Sequence of chain B:
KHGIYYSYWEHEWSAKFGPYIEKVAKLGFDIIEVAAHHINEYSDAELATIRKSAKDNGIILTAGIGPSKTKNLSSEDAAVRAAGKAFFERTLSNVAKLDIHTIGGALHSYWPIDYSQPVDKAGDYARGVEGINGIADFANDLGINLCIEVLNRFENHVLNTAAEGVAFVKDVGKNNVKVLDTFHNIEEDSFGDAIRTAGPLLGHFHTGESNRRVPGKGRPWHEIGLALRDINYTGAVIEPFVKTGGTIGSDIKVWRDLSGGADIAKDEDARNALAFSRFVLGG

These two protein chains interact to form a complex.

Contacts between the two chains:
Residue R174 in chain A is in contact with residue W280 in chain B (closest heavy-atom distance 3.0 Å).
Residue W280 in chain A interacts with residue H178 in chain B (closest heavy-atom distance 3.5 Å).
Residue R174 in chain A interacts with residue N234 in chain B (closest heavy-atom distance 3.2 Å).
Residue R235 in chain A interacts with residue R174 in chain B (closest heavy-atom distance 3.8 Å).
Residue F214 in chain A interacts with residue R242 in chain B (closest heavy-atom distance 3.5 Å).
Residue R174 in chain A interacts with residue I277 in chain B (closest heavy-atom distance 3.7 Å).
Residue N181 in chain A interacts with residue W280 in chain B (closest heavy-atom distance 3.4 Å).
Residue D212 in chain A interacts with residue K240 in chain B (closest heavy-atom distance 3.8 Å).
Residue R236 in chain A interacts with residue D212 in chain B (closest heavy-atom distance 2.9 Å).
Residue R242 in chain A contacts residue F214 in chain B (closest heavy-atom distance 3.5 Å).
Residue H178 in chain A interacts with residue W280 in chain B (closest heavy-atom distance 3.5 Å).
Residue F175 in chain A contacts residue E176 in chain B (closest heavy-atom distance 3.4 Å).
Residue S233 in chain A is in contact with residue E211 in chain B (closest heavy-atom distance 3.9 Å).
Residue R281 in chain A is in contact with residue E185 in chain B (closest heavy-atom distance 3.4 Å).
Residue R281 in chain A contacts residue T182 in chain B (closest heavy-atom distance 3.6 Å).
Residue R174 in chain A contacts residue K278 in chain B (closest heavy-atom distance 3.5 Å).
Residue R242 in chain A interacts with residue N208 in chain B (closest heavy-atom distance 2.8 Å).
Residue W280 in chain A interacts with residue N181 in chain B (closest heavy-atom distance 3.3 Å).
Residue F175 in chain A is in contact with residue F175 in chain B (closest heavy-atom distance 3.4 Å).
Residue N234 in chain A interacts with residue I209 in chain B (closest heavy-atom distance 3.4 Å).
Residue N177 in chain A contacts residue W280 in chain B (closest heavy-atom distance 3.5 Å).
Residue I209 in chain A interacts with residue I209 in chain B (closest heavy-atom distance 3.7 Å).
Residue D212 in chain A is in contact with residue R236 in chain B (closest heavy-atom distance 2.6 Å).
Residue N234 in chain A interacts with residue E210 in chain B (closest heavy-atom distance 3.0 Å).
Residue D212 in chain A interacts with residue R242 in chain B (closest heavy-atom distance 3.6 Å).
Residue N208 in chain A contacts residue N208 in chain B (closest heavy-atom distance 2.9 Å).
Residue E211 in chain A contacts residue S233 in chain B (closest heavy-atom distance 3.8 Å).
Residue T182 in chain A is in contact with residue R281 in chain B (closest heavy-atom distance 3.7 Å).
Residue W280 in chain A is in contact with residue K142 in chain B (closest heavy-atom distance 2.9 Å).
Residue R242 in chain A is in contact with residue D212 in chain B (closest heavy-atom distance 3.5 Å).
Residue R242 in chain A is in contact with residue E211 in chain B (closest heavy-atom distance 3.1 Å).
Residue N208 in chain A is in contact with residue S233 in chain B (closest heavy-atom distance 3.4 Å).
Residue I277 in chain A is in contact with residue R174 in chain B (closest heavy-atom distance 3.8 Å).
Residue I209 in chain A contacts residue N234 in chain B (closest heavy-atom distance 3.4 Å).
Residue K142 in chain A is in contact with residue W280 in chain B (closest heavy-atom distance 3.6 Å).
Residue S233 in chain A is in contact with residue N208 in chain B (closest heavy-atom distance 3.5 Å).
Residue F205 in chain A interacts with residue F175 in chain B (closest heavy-atom distance 3.8 Å).
Residue K240 in chain A contacts residue D212 in chain B (closest heavy-atom distance 3.5 Å).
Residue S233 in chain A interacts with residue I209 in chain B (closest heavy-atom distance 2.9 Å).
Residue E176 in chain A interacts with residue F175 in chain B (closest heavy-atom distance 3.4 Å).
Residue F175 in chain A contacts residue F205 in chain B (closest heavy-atom distance 3.8 Å).
Residue K278 in chain A is in contact with residue F175 in chain B (closest heavy-atom distance 3.6 Å).
Residue R281 in chain A interacts with residue N181 in chain B (closest heavy-atom distance 3.7 Å).
Residue Y136 in chain A is in contact with residue W280 in chain B (closest heavy-atom distance 3.7 Å).
Residue E210 in chain A contacts residue N234 in chain B (closest heavy-atom distance 3.1 Å).
Residue Y136 in chain A interacts with residue K278 in chain B (closest heavy-atom distance 3.9 Å).
Residue K278 in chain A interacts with residue R174 in chain B (closest heavy-atom distance 3.5 Å).
Residue W280 in chain A contacts residue N177 in chain B (closest heavy-atom distance 3.6 Å).
Residue F175 in chain A contacts residue N173 in chain B (closest heavy-atom distance 3.9 Å).
Residue N181 in chain A interacts with residue R281 in chain B (closest heavy-atom distance 3.8 Å).
Residue F175 in chain A interacts with residue K278 in chain B (closest heavy-atom distance 3.6 Å).
Residue E185 in chain A interacts with residue R281 in chain B (closest heavy-atom distance 3.7 Å).
Residue N208 in chain A contacts residue R242 in chain B (closest heavy-atom distance 2.8 Å).
Residue I209 in chain A is in contact with residue S233 in chain B (closest heavy-atom distance 3.0 Å).
Residue E210 in chain A is in contact with residue R281 in chain B (closest heavy-atom distance 3.0 Å).
Residue R281 in chain A is in contact with residue E210 in chain B (closest heavy-atom distance 2.9 Å).
Residue W280 in chain A is in contact with residue R174 in chain B (closest heavy-atom distance 3.0 Å).
Residue W280 in chain A contacts residue Y136 in chain B (closest heavy-atom distance 3.7 Å).
Residue E211 in chain A contacts residue R242 in chain B (closest heavy-atom distance 3.0 Å).
Residue N234 in chain A is in contact with residue R174 in chain B (closest heavy-atom distance 3.3 Å).

Sequence of chain A:
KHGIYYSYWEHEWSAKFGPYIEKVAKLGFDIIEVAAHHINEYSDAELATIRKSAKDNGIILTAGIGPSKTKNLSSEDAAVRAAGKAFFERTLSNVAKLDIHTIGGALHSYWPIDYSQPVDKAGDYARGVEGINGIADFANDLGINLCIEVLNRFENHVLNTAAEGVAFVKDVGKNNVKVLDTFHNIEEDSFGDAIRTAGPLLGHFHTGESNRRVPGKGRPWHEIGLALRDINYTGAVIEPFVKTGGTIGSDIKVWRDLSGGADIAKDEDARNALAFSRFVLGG